These two protein chains interact to form a complex.

Contacts between the two chains:
Residue F125 in the second protein contacts residue Q258 in the first protein (closest heavy-atom distance 4.5 Å).
Residue K158 in the second protein contacts residue I291 in the first protein (closest heavy-atom distance 4.4 Å).
Residue K170 in the second protein contacts residue L299 in the first protein (closest heavy-atom distance 3.3 Å).
Residue L169 in the second protein is in contact with residue L269 in the first protein (closest heavy-atom distance 3.8 Å).
Residue F157 in the second protein interacts with residue I265 in the first protein (closest heavy-atom distance 3.5 Å).
Residue R151 in the second protein is in contact with residue I277 in the first protein (closest heavy-atom distance 4.8 Å).
Residue I150 in the second protein interacts with residue I265 in the first protein (closest heavy-atom distance 3.1 Å).
Residue V162 in the second protein is in contact with residue K298 in the first protein (closest heavy-atom distance 3.1 Å).
Residue V162 in the second protein is in contact with residue L269 in the first protein (closest heavy-atom distance 3.8 Å).
Residue Q154 in the second protein contacts residue M266 in the first protein (closest heavy-atom distance 4.1 Å).
Residue D167 in the second protein contacts residue L299 in the first protein (closest heavy-atom distance 4.0 Å).
Residue I150 in the second protein contacts residue I261 in the first protein (closest heavy-atom distance 4.6 Å).
Residue K158 in the second protein contacts residue M266 in the first protein (closest heavy-atom distance 3.0 Å).
Residue P166 in the second protein is in contact with residue K298 in the first protein (closest heavy-atom distance 3.4 Å).
Residue L169 in the second protein is in contact with residue I295 in the first protein (closest heavy-atom distance 4.7 Å).
Residue Q154 in the second protein contacts residue S278 in the first protein (closest heavy-atom distance 4.7 Å).
Residue Q154 in the second protein contacts residue G267 in the first protein (closest heavy-atom distance 3.2 Å).
Residue K129 in the second protein interacts with residue Q258 in the first protein (closest heavy-atom distance 3.6 Å).
Residue Q154 in the second protein interacts with residue S268 in the first protein (closest heavy-atom distance 4.9 Å).
Residue Q154 in the second protein contacts residue I265 in the first protein (closest heavy-atom distance 3.5 Å).
Residue K158 in the second protein contacts residue G267 in the first protein (closest heavy-atom distance 3.9 Å).
Residue S173 in the second protein is in contact with residue N271 in the first protein (closest heavy-atom distance 2.7 Å).
Residue L143 in the second protein contacts residue L257 in the first protein (closest heavy-atom distance 4.1 Å).
Residue K129 in the second protein contacts residue L257 in the first protein (closest heavy-atom distance 4.6 Å).
Residue F157 in the second protein is in contact with residue M266 in the first protein (closest heavy-atom distance 4.6 Å).
Residue E177 in the second protein contacts residue N262 in the first protein (closest heavy-atom distance 4.5 Å).
Residue V180 in the second protein contacts residue I265 in the first protein (closest heavy-atom distance 3.2 Å).
Residue K158 in the second protein is in contact with residue I265 in the first protein (closest heavy-atom distance 4.6 Å).
Residue E163 in the second protein contacts residue K298 in the first protein (closest heavy-atom distance 3.4 Å).
Residue N164 in the second protein interacts with residue K298 in the first protein (closest heavy-atom distance 4.5 Å).
Residue K158 in the second protein interacts with residue S268 in the first protein (closest heavy-atom distance 3.3 Å).
Residue Q154 in the second protein contacts residue A264 in the first protein (closest heavy-atom distance 3.0 Å).
Residue L184 in the second protein contacts residue I261 in the first protein (closest heavy-atom distance 4.4 Å).
Residue V180 in the second protein is in contact with residue N262 in the first protein (closest heavy-atom distance 4.8 Å).
Residue L176 in the second protein interacts with residue M266 in the first protein (closest heavy-atom distance 3.9 Å).
Residue F183 in the second protein is in contact with residue I265 in the first protein (closest heavy-atom distance 4.7 Å).
Residue K129 in the second protein contacts residue N254 in the first protein (closest heavy-atom distance 3.5 Å).
Residue I150 in the second protein is in contact with residue A264 in the first protein (closest heavy-atom distance 4.2 Å).
Residue K158 in the second protein is in contact with residue S278 in the first protein (closest heavy-atom distance 4.8 Å).
Residue M128 in the second protein contacts residue L257 in the first protein (closest heavy-atom distance 4.0 Å).
Residue R151 in the second protein contacts residue K193 in the first protein (closest heavy-atom distance 5.0 Å).
Residue L184 in the second protein contacts residue I265 in the first protein (closest heavy-atom distance 3.4 Å).
Residue Q154 in the second protein is in contact with residue N263 in the first protein (closest heavy-atom distance 4.0 Å).
Residue K121 in the second protein contacts residue Q258 in the first protein (closest heavy-atom distance 4.8 Å).
Residue F125 in the second protein is in contact with residue I261 in the first protein (closest heavy-atom distance 3.4 Å).
Residue K158 in the second protein contacts residue S282 in the first protein (closest heavy-atom distance 4.4 Å).
Residue T147 in the second protein interacts with residue A264 in the first protein (closest heavy-atom distance 4.5 Å).
Residue K158 in the second protein contacts residue L269 in the first protein (closest heavy-atom distance 4.1 Å).
Residue K170 in the second protein contacts residue I295 in the first protein (closest heavy-atom distance 4.7 Å).
Residue K170 in the second protein contacts residue D296 in the first protein (closest heavy-atom distance 3.0 Å).
Residue P166 in the second protein contacts residue I295 in the first protein (closest heavy-atom distance 4.3 Å).
Residue V162 in the second protein contacts residue I295 in the first protein (closest heavy-atom distance 4.0 Å).
Residue M128 in the second protein is in contact with residue I261 in the first protein (closest heavy-atom distance 3.6 Å).
Residue E177 in the second protein contacts residue M266 in the first protein (closest heavy-atom distance 4.4 Å).
Residue V180 in the second protein interacts with residue M266 in the first protein (closest heavy-atom distance 3.9 Å).
Residue R151 in the second protein is in contact with residue A264 in the first protein (closest heavy-atom distance 3.8 Å).
Residue K158 in the second protein contacts residue D287 in the first protein (closest heavy-atom distance 4.7 Å).
Residue V162 in the second protein interacts with residue I291 in the first protein (closest heavy-atom distance 3.9 Å).

Sequence of the second protein:
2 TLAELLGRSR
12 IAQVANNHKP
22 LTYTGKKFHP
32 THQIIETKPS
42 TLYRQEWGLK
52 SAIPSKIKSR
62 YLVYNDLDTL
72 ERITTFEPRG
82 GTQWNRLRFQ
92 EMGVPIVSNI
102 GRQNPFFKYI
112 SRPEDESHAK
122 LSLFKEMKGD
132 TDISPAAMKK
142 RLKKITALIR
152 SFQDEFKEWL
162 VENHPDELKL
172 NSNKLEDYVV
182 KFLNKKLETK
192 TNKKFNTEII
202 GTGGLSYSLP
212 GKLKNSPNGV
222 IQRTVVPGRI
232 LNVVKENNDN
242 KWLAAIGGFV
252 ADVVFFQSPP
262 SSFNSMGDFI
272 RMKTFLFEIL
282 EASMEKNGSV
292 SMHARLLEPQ

Sequence of the first protein:
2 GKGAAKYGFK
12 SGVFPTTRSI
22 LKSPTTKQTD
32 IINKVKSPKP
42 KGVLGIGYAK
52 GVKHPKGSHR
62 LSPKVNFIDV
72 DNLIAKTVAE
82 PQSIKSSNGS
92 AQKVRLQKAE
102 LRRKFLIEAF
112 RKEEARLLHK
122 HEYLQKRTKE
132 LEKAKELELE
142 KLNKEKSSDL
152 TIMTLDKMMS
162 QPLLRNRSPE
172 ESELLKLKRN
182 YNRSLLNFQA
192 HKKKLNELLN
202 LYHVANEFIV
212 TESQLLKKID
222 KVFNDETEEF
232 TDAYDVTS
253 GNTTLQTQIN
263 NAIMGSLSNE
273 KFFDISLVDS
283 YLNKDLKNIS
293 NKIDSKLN